Sequence of chain A:
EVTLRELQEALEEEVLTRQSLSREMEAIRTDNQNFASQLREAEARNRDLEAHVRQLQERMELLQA

Residue-level contacts at the interface:
Residue Q16 in chain B interacts with residue L15 in chain A (closest heavy-atom distance 3.9 Å).
Residue L12 in chain B contacts residue T11 in chain A (closest heavy-atom distance 3.9 Å).
Residue M33 in chain B interacts with residue E32 in chain A (closest heavy-atom distance 3.3 Å).
Residue M68 in chain B contacts residue L71 in chain A (closest heavy-atom distance 3.6 Å).
Residue L57 in chain B interacts with residue L57 in chain A (closest heavy-atom distance 3.8 Å).
Residue R26 in chain B is in contact with residue E22 in chain A (closest heavy-atom distance 2.9 Å).
Residue M68 in chain B is in contact with residue R67 in chain A (closest heavy-atom distance 4.1 Å).
Residue N40 in chain B is in contact with residue I36 in chain A (closest heavy-atom distance 3.9 Å).
Residue R26 in chain B is in contact with residue R26 in chain A (closest heavy-atom distance 3.9 Å).
Residue I36 in chain B is in contact with residue I36 in chain A (closest heavy-atom distance 4.0 Å).
Residue V61 in chain B is in contact with residue H60 in chain A (closest heavy-atom distance 4.2 Å).
Residue N40 in chain B interacts with residue F43 in chain A (closest heavy-atom distance 3.4 Å).
Residue E51 in chain B contacts residue Q46 in chain A (closest heavy-atom distance 3.2 Å).
Residue R26 in chain B interacts with residue T25 in chain A (closest heavy-atom distance 3.2 Å).
Residue R13 in chain B interacts with residue V10 in chain A (closest heavy-atom distance 4.9 Å).
Residue R37 in chain B interacts with residue I36 in chain A (closest heavy-atom distance 4.8 Å).
Residue M33 in chain B contacts residue I36 in chain A (closest heavy-atom distance 3.4 Å).
Residue N40 in chain B is in contact with residue N40 in chain A (closest heavy-atom distance 3.0 Å).
Residue L12 in chain B interacts with residue V10 in chain A (closest heavy-atom distance 3.5 Å).
Residue L71 in chain B interacts with residue L71 in chain A (closest heavy-atom distance 3.1 Å).
Residue V61 in chain B contacts residue L57 in chain A (closest heavy-atom distance 3.9 Å).
Residue E58 in chain B interacts with residue R53 in chain A (closest heavy-atom distance 3.3 Å).
Residue L19 in chain B interacts with residue L15 in chain A (closest heavy-atom distance 3.7 Å).
Residue A44 in chain B interacts with residue F43 in chain A (closest heavy-atom distance 3.9 Å).
Residue L19 in chain B is in contact with residue A18 in chain A (closest heavy-atom distance 3.6 Å).
Residue N54 in chain B interacts with residue R53 in chain A (closest heavy-atom distance 4.0 Å).
Residue L47 in chain B is in contact with residue L47 in chain A (closest heavy-atom distance 4.4 Å).
Residue L19 in chain B interacts with residue L19 in chain A (closest heavy-atom distance 3.8 Å).
Residue V61 in chain B is in contact with residue V61 in chain A (closest heavy-atom distance 3.8 Å).
Residue L47 in chain B contacts residue F43 in chain A (closest heavy-atom distance 3.6 Å).
Residue N54 in chain B interacts with residue N54 in chain A (closest heavy-atom distance 4.2 Å).
Residue M68 in chain B interacts with residue M68 in chain A (closest heavy-atom distance 4.2 Å).
Residue S30 in chain B contacts residue L29 in chain A (closest heavy-atom distance 3.2 Å).
Residue N54 in chain B is in contact with residue L57 in chain A (closest heavy-atom distance 3.8 Å).
Residue N40 in chain B contacts residue D39 in chain A (closest heavy-atom distance 3.9 Å).
Residue L29 in chain B is in contact with residue L29 in chain A (closest heavy-atom distance 4.2 Å).
Residue F43 in chain B contacts residue F43 in chain A (closest heavy-atom distance 3.9 Å).
Residue V23 in chain B interacts with residue E22 in chain A (closest heavy-atom distance 3.5 Å).
Residue L19 in chain B is in contact with residue E22 in chain A (closest heavy-atom distance 4.2 Å).
Residue L12 in chain B interacts with residue L12 in chain A (closest heavy-atom distance 3.8 Å).
Residue Q65 in chain B interacts with residue H60 in chain A (closest heavy-atom distance 3.6 Å).
Residue L47 in chain B contacts residue Q46 in chain A (closest heavy-atom distance 3.7 Å).
Residue Q65 in chain B interacts with residue L64 in chain A (closest heavy-atom distance 3.8 Å).
Residue R26 in chain B is in contact with residue L29 in chain A (closest heavy-atom distance 3.6 Å).
Residue Q16 in chain B interacts with residue E9 in chain A (closest heavy-atom distance 4.5 Å).
Residue L64 in chain B contacts residue L64 in chain A (closest heavy-atom distance 4.1 Å).
Residue E58 in chain B contacts residue L57 in chain A (closest heavy-atom distance 3.6 Å).
Residue E22 in chain B is in contact with residue E22 in chain A (closest heavy-atom distance 4.4 Å).
Residue Q16 in chain B contacts residue V10 in chain A (closest heavy-atom distance 3.6 Å).
Residue M33 in chain B interacts with residue L29 in chain A (closest heavy-atom distance 3.5 Å).
Residue E69 in chain B is in contact with residue R67 in chain A (closest heavy-atom distance 4.9 Å).
Residue M68 in chain B is in contact with residue L64 in chain A (closest heavy-atom distance 3.9 Å).
Residue L12 in chain B is in contact with residue L15 in chain A (closest heavy-atom distance 3.4 Å).
Residue V61 in chain B is in contact with residue L64 in chain A (closest heavy-atom distance 4.0 Å).
Residue L15 in chain B is in contact with residue L15 in chain A (closest heavy-atom distance 3.3 Å).
Residue R13 in chain B interacts with residue E9 in chain A (closest heavy-atom distance 3.8 Å).
Residue R37 in chain B is in contact with residue E32 in chain A (closest heavy-atom distance 2.7 Å).

Sequence of chain B:
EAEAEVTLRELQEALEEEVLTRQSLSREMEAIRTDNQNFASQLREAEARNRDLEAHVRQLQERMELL

These two protein chains interact to form a complex.